The following describes two proteins that form a bound complex.

Sequence of protein 1:
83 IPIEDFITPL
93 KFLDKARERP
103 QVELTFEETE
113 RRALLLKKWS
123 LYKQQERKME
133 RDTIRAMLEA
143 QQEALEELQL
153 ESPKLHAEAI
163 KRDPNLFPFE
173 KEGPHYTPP

Sequence of protein 2:
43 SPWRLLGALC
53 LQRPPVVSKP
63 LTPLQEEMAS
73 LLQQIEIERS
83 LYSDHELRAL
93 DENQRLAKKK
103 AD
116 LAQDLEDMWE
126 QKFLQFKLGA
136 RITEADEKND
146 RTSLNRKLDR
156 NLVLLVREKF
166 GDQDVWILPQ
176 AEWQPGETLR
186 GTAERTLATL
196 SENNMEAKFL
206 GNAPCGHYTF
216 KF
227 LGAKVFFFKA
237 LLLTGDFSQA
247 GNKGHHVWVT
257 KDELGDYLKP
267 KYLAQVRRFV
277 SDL

Interface contacts:
Residue Q67 in protein 2 interacts with residue Y124 in protein 1 (closest heavy-atom distance 3.5 Å).
Residue H212 in protein 2 is in contact with residue E149 in protein 1 (closest heavy-atom distance 2.9 Å).
Residue R185 in protein 2 contacts residue N167 in protein 1 (closest heavy-atom distance 3.4 Å).
Residue E69 in protein 2 interacts with residue L117 in protein 1 (closest heavy-atom distance 3.3 Å).
Residue P209 in protein 2 contacts residue Q143 in protein 1 (closest heavy-atom distance 3.3 Å).
Residue A229 in protein 2 interacts with residue E153 in protein 1 (closest heavy-atom distance 3.9 Å).
Residue Y84 in protein 2 contacts residue K97 in protein 1 (closest heavy-atom distance 3.5 Å).
Residue W178 in protein 2 contacts residue L157 in protein 1 (closest heavy-atom distance 3.3 Å).
Residue V59 in protein 2 interacts with residue H177 in protein 1 (closest heavy-atom distance 3.3 Å).
Residue Y213 in protein 2 interacts with residue E149 in protein 1 (closest heavy-atom distance 3.8 Å).
Residue S60 in protein 2 contacts residue Y178 in protein 1 (closest heavy-atom distance 3.4 Å).
Residue R274 in protein 2 interacts with residue A142 in protein 1 (closest heavy-atom distance 3.9 Å).
Residue T214 in protein 2 contacts residue E149 in protein 1 (closest heavy-atom distance 2.9 Å).
Residue L83 in protein 2 interacts with residue F94 in protein 1 (closest heavy-atom distance 3.8 Å).
Residue Y84 in protein 2 interacts with residue E100 in protein 1 (closest heavy-atom distance 3.1 Å).
Residue V59 in protein 2 interacts with residue P180 in protein 1 (closest heavy-atom distance 3.8 Å).
Residue E80 in protein 2 interacts with residue V104 in protein 1 (closest heavy-atom distance 3.3 Å).
Residue T64 in protein 2 interacts with residue Y124 in protein 1 (closest heavy-atom distance 3.4 Å).
Residue K203 in protein 2 interacts with residue F171 in protein 1 (closest heavy-atom distance 3.8 Å).
Residue C210 in protein 2 is in contact with residue A142 in protein 1 (closest heavy-atom distance 3.3 Å).
Residue W45 in protein 2 is in contact with residue E153 in protein 1 (closest heavy-atom distance 3.3 Å).
Residue N207 in protein 2 contacts residue D165 in protein 1 (closest heavy-atom distance 3.8 Å).
Residue G211 in protein 2 is in contact with residue A146 in protein 1 (closest heavy-atom distance 3.8 Å).
Residue V58 in protein 2 is in contact with residue P176 in protein 1 (closest heavy-atom distance 3.2 Å).
Residue Y84 in protein 2 is in contact with residue F94 in protein 1 (closest heavy-atom distance 3.6 Å).
Residue R185 in protein 2 interacts with residue D165 in protein 1 (closest heavy-atom distance 3.3 Å).
Residue V59 in protein 2 is in contact with residue Y178 in protein 1 (closest heavy-atom distance 3.3 Å).
Residue T183 in protein 2 contacts residue E160 in protein 1 (closest heavy-atom distance 3.1 Å).
Residue L184 in protein 2 interacts with residue L157 in protein 1 (closest heavy-atom distance 3.8 Å).
Residue A208 in protein 2 interacts with residue A161 in protein 1 (closest heavy-atom distance 3.0 Å).
Residue P56 in protein 2 is in contact with residue K173 in protein 1 (closest heavy-atom distance 3.6 Å).
Residue P57 in protein 2 contacts residue P176 in protein 1 (closest heavy-atom distance 3.6 Å).
Residue C210 in protein 2 contacts residue Q143 in protein 1 (closest heavy-atom distance 3.2 Å).
Residue V58 in protein 2 interacts with residue H177 in protein 1 (closest heavy-atom distance 2.8 Å).
Residue A135 in protein 2 interacts with residue P180 in protein 1 (closest heavy-atom distance 3.5 Å).
Residue M70 in protein 2 contacts residue W121 in protein 1 (closest heavy-atom distance 3.4 Å).
Residue L83 in protein 2 contacts residue A98 in protein 1 (closest heavy-atom distance 3.8 Å).
Residue E80 in protein 2 interacts with residue R114 in protein 1 (closest heavy-atom distance 3.5 Å).
Residue L153 in protein 2 interacts with residue P180 in protein 1 (closest heavy-atom distance 3.5 Å).
Residue F275 in protein 2 is in contact with residue M139 in protein 1 (closest heavy-atom distance 3.5 Å).
Residue S60 in protein 2 contacts residue H177 in protein 1 (closest heavy-atom distance 2.9 Å).
Residue L205 in protein 2 contacts residue L168 in protein 1 (closest heavy-atom distance 3.2 Å).
Residue L66 in protein 2 contacts residue Y124 in protein 1 (closest heavy-atom distance 3.9 Å).
Residue S82 in protein 2 is in contact with residue R101 in protein 1 (closest heavy-atom distance 2.7 Å).
Residue L89 in protein 2 interacts with residue E100 in protein 1 (closest heavy-atom distance 3.5 Å).
Residue F232 in protein 2 contacts residue L150 in protein 1 (closest heavy-atom distance 3.6 Å).
Residue L83 in protein 2 is in contact with residue K97 in protein 1 (closest heavy-atom distance 3.4 Å).
Residue K230 in protein 2 contacts residue E153 in protein 1 (closest heavy-atom distance 3.1 Å).
Residue N207 in protein 2 is in contact with residue A161 in protein 1 (closest heavy-atom distance 3.2 Å).
Residue H212 in protein 2 is in contact with residue L150 in protein 1 (closest heavy-atom distance 3.6 Å).
Residue N207 in protein 2 contacts residue E160 in protein 1 (closest heavy-atom distance 2.5 Å).
Residue R136 in protein 2 is in contact with residue Y178 in protein 1 (closest heavy-atom distance 3.5 Å).
Residue L73 in protein 2 contacts residue R114 in protein 1 (closest heavy-atom distance 3.1 Å).
Residue I79 in protein 2 contacts residue R101 in protein 1 (closest heavy-atom distance 2.8 Å).
Residue H212 in protein 2 is in contact with residue A146 in protein 1 (closest heavy-atom distance 2.9 Å).
Residue G134 in protein 2 interacts with residue T179 in protein 1 (closest heavy-atom distance 3.4 Å).
Residue K203 in protein 2 is in contact with residue N167 in protein 1 (closest heavy-atom distance 3.0 Å).
Residue N207 in protein 2 is in contact with residue K163 in protein 1 (closest heavy-atom distance 3.2 Å).
Residue Y84 in protein 2 contacts residue R101 in protein 1 (closest heavy-atom distance 3.1 Å).
Residue R274 in protein 2 contacts residue E145 in protein 1 (closest heavy-atom distance 2.5 Å).